Sequence of the second protein:
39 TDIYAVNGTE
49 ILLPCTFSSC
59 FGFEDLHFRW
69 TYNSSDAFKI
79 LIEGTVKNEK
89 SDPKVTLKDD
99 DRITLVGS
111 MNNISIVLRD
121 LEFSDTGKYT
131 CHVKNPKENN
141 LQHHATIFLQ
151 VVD

Sequence of the first protein:
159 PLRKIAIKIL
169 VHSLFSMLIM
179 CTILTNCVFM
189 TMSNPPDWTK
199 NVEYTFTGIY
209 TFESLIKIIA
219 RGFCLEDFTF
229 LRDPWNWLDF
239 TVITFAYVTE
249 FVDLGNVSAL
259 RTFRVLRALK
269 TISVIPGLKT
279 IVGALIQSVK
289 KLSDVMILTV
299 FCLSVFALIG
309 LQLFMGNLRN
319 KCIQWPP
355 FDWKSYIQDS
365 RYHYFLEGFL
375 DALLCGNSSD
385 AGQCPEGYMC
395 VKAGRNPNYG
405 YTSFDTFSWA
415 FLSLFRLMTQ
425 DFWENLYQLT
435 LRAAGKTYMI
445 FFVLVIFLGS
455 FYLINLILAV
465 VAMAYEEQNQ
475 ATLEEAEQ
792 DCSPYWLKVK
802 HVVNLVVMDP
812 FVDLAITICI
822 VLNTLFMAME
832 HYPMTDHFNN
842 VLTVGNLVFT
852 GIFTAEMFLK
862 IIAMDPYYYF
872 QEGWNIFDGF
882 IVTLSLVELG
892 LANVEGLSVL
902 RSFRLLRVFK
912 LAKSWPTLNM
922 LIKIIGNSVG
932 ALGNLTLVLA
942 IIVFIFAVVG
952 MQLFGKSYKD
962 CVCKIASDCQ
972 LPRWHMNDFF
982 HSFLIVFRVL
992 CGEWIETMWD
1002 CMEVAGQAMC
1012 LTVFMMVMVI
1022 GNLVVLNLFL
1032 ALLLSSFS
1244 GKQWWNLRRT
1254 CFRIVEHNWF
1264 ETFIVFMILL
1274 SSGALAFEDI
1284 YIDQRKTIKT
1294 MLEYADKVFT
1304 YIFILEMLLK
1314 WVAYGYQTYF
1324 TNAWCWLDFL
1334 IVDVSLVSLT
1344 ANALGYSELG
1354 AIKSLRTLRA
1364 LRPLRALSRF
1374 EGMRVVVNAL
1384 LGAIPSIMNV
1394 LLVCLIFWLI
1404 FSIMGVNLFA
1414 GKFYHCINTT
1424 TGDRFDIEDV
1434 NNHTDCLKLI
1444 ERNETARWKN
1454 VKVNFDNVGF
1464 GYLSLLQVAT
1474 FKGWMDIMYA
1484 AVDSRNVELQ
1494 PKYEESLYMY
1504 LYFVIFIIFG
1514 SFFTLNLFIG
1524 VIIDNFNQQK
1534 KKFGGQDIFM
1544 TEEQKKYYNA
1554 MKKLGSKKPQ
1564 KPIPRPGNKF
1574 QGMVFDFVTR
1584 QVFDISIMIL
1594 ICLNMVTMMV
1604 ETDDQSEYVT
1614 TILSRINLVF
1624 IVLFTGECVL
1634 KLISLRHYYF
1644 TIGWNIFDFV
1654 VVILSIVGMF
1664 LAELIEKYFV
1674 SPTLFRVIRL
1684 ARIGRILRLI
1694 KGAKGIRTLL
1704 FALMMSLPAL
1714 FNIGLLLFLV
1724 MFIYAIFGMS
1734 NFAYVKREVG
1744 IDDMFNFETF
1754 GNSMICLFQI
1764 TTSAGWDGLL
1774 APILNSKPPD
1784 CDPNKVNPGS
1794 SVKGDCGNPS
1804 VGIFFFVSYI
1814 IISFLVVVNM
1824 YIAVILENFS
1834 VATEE

Residue-level contacts at the interface:
Residue C964 in the first protein is in contact with residue E138 in the second protein (closest heavy-atom distance 3.2 Å).
Residue C970 in the first protein is in contact with residue E138 in the second protein (closest heavy-atom distance 4.3 Å).
Residue K965 in the first protein is in contact with residue F59 in the second protein (closest heavy-atom distance 3.3 Å).
Residue K965 in the first protein interacts with residue C58 in the second protein (closest heavy-atom distance 4.4 Å).
Residue D961 in the first protein is in contact with residue C58 in the second protein (closest heavy-atom distance 3.0 Å).
Residue C962 in the first protein interacts with residue C58 in the second protein (closest heavy-atom distance 2.1 Å).

These two protein chains interact to form a complex.